Sequence of the first protein:
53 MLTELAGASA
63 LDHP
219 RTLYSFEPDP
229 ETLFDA

The following describes two proteins that form a bound complex.

Sequence of the second protein:
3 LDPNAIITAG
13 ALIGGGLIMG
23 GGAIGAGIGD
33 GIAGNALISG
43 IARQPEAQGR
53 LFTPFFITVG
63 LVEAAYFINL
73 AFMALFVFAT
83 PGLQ

Contacts between the two chains:
Residue Q46 in the second protein contacts residue L221 in the first protein (closest heavy-atom distance 3.9 Å).
Residue Q46 in the second protein contacts residue R219 in the first protein (closest heavy-atom distance 2.9 Å).
Residue R45 in the second protein contacts residue L221 in the first protein (closest heavy-atom distance 4.2 Å).
Residue R52 in the second protein is in contact with residue R219 in the first protein (closest heavy-atom distance 4.8 Å).
Residue R45 in the second protein contacts residue Y222 in the first protein (closest heavy-atom distance 4.5 Å).